Residue-level contacts at the interface:
Residue A66 in chain A contacts residue V4 in chain B (closest heavy-atom distance 3.0 Å).
Residue C17 in chain A contacts residue V5 in chain B (closest heavy-atom distance 3.7 Å).
Residue Q35 in chain A contacts residue I6 in chain B (closest heavy-atom distance 3.4 Å).
Residue V37 in chain A is in contact with residue V4 in chain B (closest heavy-atom distance 3.4 Å).
Residue T109 in chain A contacts residue I10 in chain B (closest heavy-atom distance 3.2 Å).
Residue E31 in chain A interacts with residue R9 in chain B (closest heavy-atom distance 3.7 Å).
Residue Q29 in chain A interacts with residue R9 in chain B (closest heavy-atom distance 3.5 Å).
Residue L45 in chain A is in contact with residue I10 in chain B (closest heavy-atom distance 3.8 Å).
Residue T5 in chain A contacts residue S13 in chain B (closest heavy-atom distance 3.3 Å).
Residue T11 in chain A is in contact with residue R9 in chain B (closest heavy-atom distance 3.6 Å).
Residue E33 in chain A contacts residue I10 in chain B (closest heavy-atom distance 3.5 Å).
Residue Q10 in chain A interacts with residue V7 in chain B (closest heavy-atom distance 3.7 Å).
Residue L145 in chain A contacts residue L12 in chain B (closest heavy-atom distance 4.0 Å).
Residue S38 in chain A contacts residue V7 in chain B (closest heavy-atom distance 3.9 Å).
Residue K63 in chain A interacts with residue G2 in chain B (closest heavy-atom distance 3.4 Å).
Residue I4 in chain A interacts with residue S13 in chain B (closest heavy-atom distance 3.9 Å).
Residue S8 in chain A is in contact with residue R9 in chain B (closest heavy-atom distance 3.4 Å).
Residue T11 in chain A interacts with residue G8 in chain B (closest heavy-atom distance 3.5 Å).
Residue V36 in chain A interacts with residue G8 in chain B (closest heavy-atom distance 2.9 Å).
Residue T64 in chain A contacts residue S3 in chain B (closest heavy-atom distance 2.7 Å).
Residue V34 in chain A is in contact with residue I10 in chain B (closest heavy-atom distance 2.8 Å).
Residue A66 in chain A contacts residue S3 in chain B (closest heavy-atom distance 3.8 Å).
Residue T39 in chain A is in contact with residue V4 in chain B (closest heavy-atom distance 4.0 Å).
Residue R12 in chain A contacts residue V7 in chain B (closest heavy-atom distance 3.3 Å).
Residue A6 in chain A is in contact with residue I11 in chain B (closest heavy-atom distance 3.2 Å).
Residue Q9 in chain A contacts residue G8 in chain B (closest heavy-atom distance 3.3 Å).
Residue E33 in chain A contacts residue L12 in chain B (closest heavy-atom distance 3.1 Å).
Residue S21 in chain A interacts with residue V5 in chain B (closest heavy-atom distance 3.4 Å).
Residue V108 in chain A is in contact with residue I10 in chain B (closest heavy-atom distance 3.9 Å).
Residue A60 in chain A is in contact with residue V4 in chain B (closest heavy-atom distance 3.8 Å).
Residue Q35 in chain A is in contact with residue G8 in chain B (closest heavy-atom distance 3.6 Å).
Residue T64 in chain A contacts residue V4 in chain B (closest heavy-atom distance 2.8 Å).
Residue G24 in chain A contacts residue S3 in chain B (closest heavy-atom distance 3.7 Å).
Residue C17 in chain A contacts residue V7 in chain B (closest heavy-atom distance 3.8 Å).
Residue V37 in chain A is in contact with residue V5 in chain B (closest heavy-atom distance 3.3 Å).
Residue S21 in chain A interacts with residue S3 in chain B (closest heavy-atom distance 2.8 Å).
Residue A6 in chain A interacts with residue L12 in chain B (closest heavy-atom distance 3.5 Å).
Residue R12 in chain A interacts with residue I6 in chain B (closest heavy-atom distance 3.5 Å).
Residue R110 in chain A interacts with residue I10 in chain B (closest heavy-atom distance 3.9 Å).
Residue T5 in chain A contacts residue L12 in chain B (closest heavy-atom distance 3.6 Å).
Residue S38 in chain A contacts residue V4 in chain B (closest heavy-atom distance 3.8 Å).
Residue Q35 in chain A interacts with residue R9 in chain B (closest heavy-atom distance 3.6 Å).
Residue T20 in chain A contacts residue V5 in chain B (closest heavy-atom distance 3.8 Å).
Residue S21 in chain A interacts with residue G2 in chain B (closest heavy-atom distance 3.5 Å).
Residue K63 in chain A contacts residue V4 in chain B (closest heavy-atom distance 4.0 Å).
Residue V34 in chain A contacts residue R9 in chain B (closest heavy-atom distance 3.5 Å).
Residue V36 in chain A is in contact with residue I6 in chain B (closest heavy-atom distance 3.6 Å).
Residue V36 in chain A interacts with residue R9 in chain B (closest heavy-atom distance 4.0 Å).
Residue S38 in chain A contacts residue V5 in chain B (closest heavy-atom distance 2.8 Å).
Residue R12 in chain A interacts with residue V5 in chain B (closest heavy-atom distance 3.7 Å).
Residue L65 in chain A contacts residue V4 in chain B (closest heavy-atom distance 3.7 Å).
Residue E33 in chain A contacts residue I11 in chain B (closest heavy-atom distance 3.8 Å).
Residue P71 in chain A interacts with residue S3 in chain B (closest heavy-atom distance 3.9 Å).
Residue T11 in chain A is in contact with residue V7 in chain B (closest heavy-atom distance 3.0 Å).
Residue Q9 in chain A interacts with residue R9 in chain B (closest heavy-atom distance 3.1 Å).
Residue V36 in chain A is in contact with residue V7 in chain B (closest heavy-atom distance 2.9 Å).
Residue Y7 in chain A contacts residue I11 in chain B (closest heavy-atom distance 2.9 Å).
Residue T11 in chain A is in contact with residue I6 in chain B (closest heavy-atom distance 3.8 Å).
Residue A6 in chain A is in contact with residue I10 in chain B (closest heavy-atom distance 3.9 Å).
Residue Y7 in chain A contacts residue I10 in chain B (closest heavy-atom distance 3.5 Å).

Sequence of chain B:
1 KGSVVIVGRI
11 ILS

Sequence of chain A:
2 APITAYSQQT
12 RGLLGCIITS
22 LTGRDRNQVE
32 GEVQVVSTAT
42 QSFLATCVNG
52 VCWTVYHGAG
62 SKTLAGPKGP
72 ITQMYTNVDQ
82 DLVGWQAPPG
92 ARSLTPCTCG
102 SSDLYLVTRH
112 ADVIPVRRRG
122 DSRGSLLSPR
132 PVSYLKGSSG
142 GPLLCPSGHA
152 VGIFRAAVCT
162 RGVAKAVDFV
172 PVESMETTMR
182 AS

These two protein chains interact to form a complex.